Sequence of chain B:
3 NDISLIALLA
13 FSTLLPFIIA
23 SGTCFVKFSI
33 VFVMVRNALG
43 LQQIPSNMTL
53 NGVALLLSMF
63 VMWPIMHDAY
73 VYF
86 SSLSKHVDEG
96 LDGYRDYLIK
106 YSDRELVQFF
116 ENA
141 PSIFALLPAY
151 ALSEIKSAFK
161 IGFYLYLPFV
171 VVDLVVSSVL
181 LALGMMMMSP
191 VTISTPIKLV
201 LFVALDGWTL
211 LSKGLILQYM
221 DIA

Sequence of chain A:
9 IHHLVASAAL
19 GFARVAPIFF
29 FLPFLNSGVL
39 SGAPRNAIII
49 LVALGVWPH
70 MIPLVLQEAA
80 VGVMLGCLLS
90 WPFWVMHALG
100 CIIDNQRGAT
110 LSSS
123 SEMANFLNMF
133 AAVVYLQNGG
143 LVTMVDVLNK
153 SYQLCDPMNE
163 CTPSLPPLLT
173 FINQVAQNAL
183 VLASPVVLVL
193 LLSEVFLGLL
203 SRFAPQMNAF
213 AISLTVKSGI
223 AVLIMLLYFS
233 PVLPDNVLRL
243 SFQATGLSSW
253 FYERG

This data describes a binding interaction between two proteins.

Interface contacts:
Residue A211 in chain A contacts residue M188 in chain B (closest heavy-atom distance 4.0 Å).
Residue L75 in chain A contacts residue L17 in chain B (closest heavy-atom distance 4.2 Å).
Residue L182 in chain A interacts with residue V203 in chain B (closest heavy-atom distance 3.7 Å).
Residue F29 in chain A interacts with residue M50 in chain B (closest heavy-atom distance 3.5 Å).
Residue L171 in chain A contacts residue T209 in chain B (closest heavy-atom distance 3.6 Å).
Residue A178 in chain A contacts residue V203 in chain B (closest heavy-atom distance 3.8 Å).
Residue F212 in chain A is in contact with residue S189 in chain B (closest heavy-atom distance 4.1 Å).
Residue I174 in chain A interacts with residue W208 in chain B (closest heavy-atom distance 3.6 Å).
Residue G200 in chain A is in contact with residue M188 in chain B (closest heavy-atom distance 4.0 Å).
Residue R204 in chain A is in contact with residue M185 in chain B (closest heavy-atom distance 4.0 Å).
Residue A79 in chain A is in contact with residue L58 in chain B (closest heavy-atom distance 3.6 Å).
Residue C100 in chain A is in contact with residue Q45 in chain B (closest heavy-atom distance 3.7 Å).
Residue K219 in chain A contacts residue T192 in chain B (closest heavy-atom distance 4.1 Å).
Residue L167 in chain A is in contact with residue A223 in chain B (closest heavy-atom distance 4.1 Å).
Residue S166 in chain A is in contact with residue F62 in chain B (closest heavy-atom distance 3.8 Å).
Residue P165 in chain A interacts with residue F62 in chain B (closest heavy-atom distance 4.0 Å).
Residue L170 in chain A is in contact with residue F62 in chain B (closest heavy-atom distance 4.0 Å).
Residue N175 in chain A contacts residue T209 in chain B (closest heavy-atom distance 3.5 Å).
Residue N175 in chain A contacts residue G207 in chain B (closest heavy-atom distance 4.3 Å).
Residue L167 in chain A interacts with residue L59 in chain B (closest heavy-atom distance 3.8 Å).
Residue W93 in chain A contacts residue T51 in chain B (closest heavy-atom distance 3.5 Å).
Residue N104 in chain A contacts residue L43 in chain B (closest heavy-atom distance 3.5 Å).
Residue L201 in chain A is in contact with residue M185 in chain B (closest heavy-atom distance 3.8 Å).
Residue N175 in chain A interacts with residue W208 in chain B (closest heavy-atom distance 4.0 Å).
Residue L182 in chain A contacts residue V200 in chain B (closest heavy-atom distance 4.1 Å).
Residue I174 in chain A is in contact with residue V55 in chain B (closest heavy-atom distance 3.8 Å).
Residue I101 in chain A interacts with residue I46 in chain B (closest heavy-atom distance 4.3 Å).
Residue G200 in chain A interacts with residue M185 in chain B (closest heavy-atom distance 3.3 Å).
Residue V82 in chain A interacts with residue L58 in chain B (closest heavy-atom distance 3.9 Å).
Residue T164 in chain A interacts with residue F62 in chain B (closest heavy-atom distance 3.6 Å).
Residue T109 in chain A interacts with residue Q45 in chain B (closest heavy-atom distance 3.4 Å).
Residue L75 in chain A interacts with residue M61 in chain B (closest heavy-atom distance 4.0 Å).
Residue N175 in chain A contacts residue D206 in chain B (closest heavy-atom distance 3.3 Å).
Residue M83 in chain A is in contact with residue L58 in chain B (closest heavy-atom distance 3.8 Å).
Residue T172 in chain A interacts with residue T209 in chain B (closest heavy-atom distance 4.2 Å).
Residue L193 in chain A contacts residue I193 in chain B (closest heavy-atom distance 4.1 Å).
Residue N175 in chain A is in contact with residue V203 in chain B (closest heavy-atom distance 3.9 Å).
Residue A79 in chain A contacts residue M61 in chain B (closest heavy-atom distance 3.8 Å).
Residue A211 in chain A contacts residue M187 in chain B (closest heavy-atom distance 4.1 Å).
Residue L170 in chain A is in contact with residue V55 in chain B (closest heavy-atom distance 3.8 Å).
Residue R204 in chain A interacts with residue G184 in chain B (closest heavy-atom distance 3.6 Å).
Residue L171 in chain A is in contact with residue L59 in chain B (closest heavy-atom distance 3.8 Å).
Residue R256 in chain A is in contact with residue W65 in chain B (closest heavy-atom distance 3.4 Å).
Residue A97 in chain A interacts with residue I46 in chain B (closest heavy-atom distance 3.7 Å).
Residue Q105 in chain A is in contact with residue T192 in chain B (closest heavy-atom distance 3.6 Å).
Residue L171 in chain A contacts residue K213 in chain B (closest heavy-atom distance 3.6 Å).
Residue N210 in chain A contacts residue M187 in chain B (closest heavy-atom distance 3.4 Å).
Residue E196 in chain A interacts with residue M188 in chain B (closest heavy-atom distance 3.3 Å).
Residue L171 in chain A interacts with residue S212 in chain B (closest heavy-atom distance 3.1 Å).
Residue L167 in chain A is in contact with residue I222 in chain B (closest heavy-atom distance 4.0 Å).
Residue E196 in chain A is in contact with residue T192 in chain B (closest heavy-atom distance 3.3 Å).
Residue L193 in chain A is in contact with residue T192 in chain B (closest heavy-atom distance 4.2 Å).
Residue E162 in chain A is in contact with residue H69 in chain B (closest heavy-atom distance 3.5 Å).
Residue L170 in chain A interacts with residue L59 in chain B (closest heavy-atom distance 3.9 Å).
Residue L167 in chain A interacts with residue F62 in chain B (closest heavy-atom distance 3.4 Å).
Residue L170 in chain A interacts with residue L58 in chain B (closest heavy-atom distance 4.1 Å).
Residue L182 in chain A interacts with residue L199 in chain B (closest heavy-atom distance 3.7 Å).
Residue W93 in chain A contacts residue M50 in chain B (closest heavy-atom distance 4.0 Å).
Residue L171 in chain A interacts with residue W208 in chain B (closest heavy-atom distance 3.6 Å).
Residue Q105 in chain A contacts residue P196 in chain B (closest heavy-atom distance 3.5 Å).